Sequence of chain B:
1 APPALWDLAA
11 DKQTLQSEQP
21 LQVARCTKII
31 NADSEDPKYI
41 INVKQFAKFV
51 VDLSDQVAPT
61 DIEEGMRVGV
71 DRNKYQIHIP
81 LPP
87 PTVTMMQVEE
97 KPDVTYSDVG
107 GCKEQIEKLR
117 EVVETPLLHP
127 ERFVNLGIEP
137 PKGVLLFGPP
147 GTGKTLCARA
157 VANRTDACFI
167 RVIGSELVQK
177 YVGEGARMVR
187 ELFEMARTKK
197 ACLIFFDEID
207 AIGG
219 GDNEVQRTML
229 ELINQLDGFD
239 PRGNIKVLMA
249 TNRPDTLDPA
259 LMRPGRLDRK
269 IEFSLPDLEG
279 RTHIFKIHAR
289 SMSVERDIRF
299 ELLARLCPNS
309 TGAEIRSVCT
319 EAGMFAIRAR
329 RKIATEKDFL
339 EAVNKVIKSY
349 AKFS

Interface contacts:
Residue Q175 in chain B interacts with residue E219 in chain A (closest heavy-atom distance 3.4 Å).
Residue R328 in chain B contacts residue L111 in chain A (closest heavy-atom distance 3.8 Å).
Residue K44 in chain B is in contact with residue E38 in chain A (closest heavy-atom distance 2.6 Å).
Residue M290 in chain B contacts residue I124 in chain A (closest heavy-atom distance 3.4 Å).
Residue Q93 in chain B contacts residue F227 in chain A (closest heavy-atom distance 3.8 Å).
Residue T27 in chain B is in contact with residue E38 in chain A (closest heavy-atom distance 3.7 Å).
Residue C26 in chain B contacts residue S37 in chain A (closest heavy-atom distance 3.6 Å).
Residue R328 in chain B interacts with residue H115 in chain A (closest heavy-atom distance 3.4 Å).
Residue D7 in chain B interacts with residue L44 in chain A (closest heavy-atom distance 3.1 Å).
Residue L21 in chain B contacts residue S42 in chain A (closest heavy-atom distance 3.9 Å).
Residue F323 in chain B is in contact with residue R257 in chain A (closest heavy-atom distance 3.9 Å).
Residue L21 in chain B is in contact with residue Y40 in chain A (closest heavy-atom distance 3.6 Å).
Residue M290 in chain B interacts with residue M122 in chain A (closest heavy-atom distance 3.2 Å).
Residue M322 in chain B contacts residue D256 in chain A (closest heavy-atom distance 3.5 Å).
Residue D7 in chain B is in contact with residue S45 in chain A (closest heavy-atom distance 2.8 Å).
Residue V94 in chain B is in contact with residue F227 in chain A (closest heavy-atom distance 3.9 Å).
Residue M322 in chain B is in contact with residue E104 in chain A (closest heavy-atom distance 3.8 Å).
Residue Y348 in chain B is in contact with residue R257 in chain A (closest heavy-atom distance 3.8 Å).
Residue L8 in chain B is in contact with residue R4 in chain A (closest heavy-atom distance 3.7 Å).
Residue K176 in chain B is in contact with residue R215 in chain A (closest heavy-atom distance 3.3 Å).
Residue R326 in chain B contacts residue E104 in chain A (closest heavy-atom distance 3.6 Å).
Residue M92 in chain B is in contact with residue D228 in chain A (closest heavy-atom distance 3.3 Å).
Residue I325 in chain B interacts with residue E107 in chain A (closest heavy-atom distance 2.9 Å).
Residue R326 in chain B contacts residue E107 in chain A (closest heavy-atom distance 3.6 Å).
Residue R329 in chain B is in contact with residue M122 in chain A (closest heavy-atom distance 3.9 Å).
Residue R167 in chain B contacts residue F227 in chain A (closest heavy-atom distance 3.2 Å).
Residue A24 in chain B is in contact with residue E38 in chain A (closest heavy-atom distance 3.7 Å).
Residue K330 in chain B is in contact with residue M122 in chain A (closest heavy-atom distance 3.3 Å).
Residue S291 in chain B interacts with residue E121 in chain A (closest heavy-atom distance 3.8 Å).
Residue A4 in chain B interacts with residue F46 in chain A (closest heavy-atom distance 3.6 Å).
Residue A4 in chain B interacts with residue S45 in chain A (closest heavy-atom distance 3.6 Å).
Residue A24 in chain B interacts with residue H39 in chain A (closest heavy-atom distance 3.5 Å).
Residue E319 in chain B is in contact with residue D256 in chain A (closest heavy-atom distance 3.0 Å).
Residue M322 in chain B contacts residue S108 in chain A (closest heavy-atom distance 3.6 Å).
Residue K330 in chain B is in contact with residue Y118 in chain A (closest heavy-atom distance 3.5 Å).
Residue C26 in chain B contacts residue E38 in chain A (closest heavy-atom distance 2.8 Å).
Residue K44 in chain B is in contact with residue V35 in chain A (closest heavy-atom distance 3.8 Å).
Residue T88 in chain B interacts with residue R176 in chain A (closest heavy-atom distance 3.0 Å).
Residue K343 in chain B is in contact with residue R257 in chain A (closest heavy-atom distance 3.8 Å).
Residue Q22 in chain B interacts with residue V64 in chain A (closest heavy-atom distance 3.4 Å).
Residue E95 in chain B interacts with residue F227 in chain A (closest heavy-atom distance 3.2 Å).
Residue R72 in chain B is in contact with residue V64 in chain A (closest heavy-atom distance 3.9 Å).
Residue E172 in chain B contacts residue N222 in chain A (closest heavy-atom distance 2.8 Å).
Residue D11 in chain B is in contact with residue K6 in chain A (closest heavy-atom distance 3.6 Å).
Residue I325 in chain B is in contact with residue L111 in chain A (closest heavy-atom distance 3.7 Å).
Residue L8 in chain B interacts with residue S45 in chain A (closest heavy-atom distance 3.0 Å).
Residue R328 in chain B contacts residue E107 in chain A (closest heavy-atom distance 2.8 Å).
Residue E319 in chain B contacts residue R257 in chain A (closest heavy-atom distance 3.1 Å).
Residue K44 in chain B is in contact with residue G36 in chain A (closest heavy-atom distance 3.3 Å).
Residue D11 in chain B contacts residue L44 in chain A (closest heavy-atom distance 3.7 Å).
Residue L8 in chain B is in contact with residue E3 in chain A (closest heavy-atom distance 3.3 Å).
Residue E18 in chain B interacts with residue V64 in chain A (closest heavy-atom distance 3.3 Å).
Residue V23 in chain B interacts with residue Y40 in chain A (closest heavy-atom distance 3.0 Å).
Residue Q45 in chain B contacts residue V35 in chain A (closest heavy-atom distance 2.8 Å).
Residue R328 in chain B contacts residue Y118 in chain A (closest heavy-atom distance 3.8 Å).
Residue R329 in chain B contacts residue Y118 in chain A (closest heavy-atom distance 3.5 Å).
Residue R326 in chain B contacts residue N100 in chain A (closest heavy-atom distance 2.5 Å).
Residue S289 in chain B interacts with residue M122 in chain A (closest heavy-atom distance 3.3 Å).
Residue M92 in chain B contacts residue F227 in chain A (closest heavy-atom distance 3.2 Å).
Residue T318 in chain B is in contact with residue I255 in chain A (closest heavy-atom distance 3.6 Å).

Sequence of chain A:
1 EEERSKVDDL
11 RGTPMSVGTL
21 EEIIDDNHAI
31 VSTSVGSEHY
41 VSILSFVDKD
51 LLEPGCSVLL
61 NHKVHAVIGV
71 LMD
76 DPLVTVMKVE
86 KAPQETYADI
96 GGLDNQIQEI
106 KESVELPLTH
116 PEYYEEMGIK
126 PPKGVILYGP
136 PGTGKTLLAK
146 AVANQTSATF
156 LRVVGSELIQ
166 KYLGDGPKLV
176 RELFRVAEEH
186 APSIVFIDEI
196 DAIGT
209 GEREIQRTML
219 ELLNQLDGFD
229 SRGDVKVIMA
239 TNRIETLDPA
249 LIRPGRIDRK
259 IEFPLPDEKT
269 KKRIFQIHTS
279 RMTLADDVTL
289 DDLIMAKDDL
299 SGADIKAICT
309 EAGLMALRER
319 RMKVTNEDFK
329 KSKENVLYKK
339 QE

This data describes a binding interaction between two proteins.